The following describes two proteins that form a bound complex.

Residue-level contacts at the interface:
Residue W52 in chain A contacts residue A161 in chain B (closest heavy-atom distance 3.1 Å).
Residue N31 in chain A interacts with residue N164 in chain B (closest heavy-atom distance 3.9 Å).
Residue S105 in chain A contacts residue N160 in chain B (closest heavy-atom distance 3.5 Å).
Residue R98 in chain A is in contact with residue N164 in chain B (closest heavy-atom distance 4.9 Å).
Residue A99 in chain A interacts with residue N164 in chain B (closest heavy-atom distance 3.2 Å).
Residue F59 in chain A is in contact with residue A157 in chain B (closest heavy-atom distance 4.5 Å).
Residue G33 in chain A interacts with residue N164 in chain B (closest heavy-atom distance 2.8 Å).
Residue R57 in chain A interacts with residue N158 in chain B (closest heavy-atom distance 4.5 Å).
Residue Y32 in chain A is in contact with residue N164 in chain B (closest heavy-atom distance 3.2 Å).
Residue Y101 in chain A interacts with residue N164 in chain B (closest heavy-atom distance 4.7 Å).
Residue N31 in chain A contacts residue N166 in chain B (closest heavy-atom distance 4.5 Å).
Residue W52 in chain A contacts residue N162 in chain B (closest heavy-atom distance 3.7 Å).
Residue Y101 in chain A contacts residue N162 in chain B (closest heavy-atom distance 3.3 Å).
Residue R57 in chain A contacts residue A157 in chain B (closest heavy-atom distance 3.0 Å).
Residue A100 in chain A is in contact with residue N164 in chain B (closest heavy-atom distance 4.1 Å).
Residue Y53 in chain A contacts residue N164 in chain B (closest heavy-atom distance 3.5 Å).
Residue G106 in chain A is in contact with residue N160 in chain B (closest heavy-atom distance 3.9 Å).
Residue S30 in chain A interacts with residue A165 in chain B (closest heavy-atom distance 4.2 Å).
Residue G33 in chain A is in contact with residue P163 in chain B (closest heavy-atom distance 3.4 Å).
Residue Y53 in chain A contacts residue P163 in chain B (closest heavy-atom distance 3.1 Å).
Residue Y32 in chain A interacts with residue P163 in chain B (closest heavy-atom distance 4.3 Å).
Residue I50 in chain A is in contact with residue P163 in chain B (closest heavy-atom distance 4.1 Å).
Residue W52 in chain A interacts with residue P163 in chain B (closest heavy-atom distance 3.6 Å).
Residue I51 in chain A interacts with residue P163 in chain B (closest heavy-atom distance 4.4 Å).
Residue Y32 in chain A is in contact with residue A165 in chain B (closest heavy-atom distance 4.6 Å).
Residue Y53 in chain A interacts with residue A165 in chain B (closest heavy-atom distance 3.5 Å).
Residue F59 in chain A contacts residue N158 in chain B (closest heavy-atom distance 3.3 Å).
Residue Y101 in chain A interacts with residue A161 in chain B (closest heavy-atom distance 3.9 Å).
Residue Y101 in chain A is in contact with residue P163 in chain B (closest heavy-atom distance 4.8 Å).
Residue T104 in chain A is in contact with residue N160 in chain B (closest heavy-atom distance 3.2 Å).
Residue A99 in chain A contacts residue P163 in chain B (closest heavy-atom distance 3.5 Å).
Residue Y101 in chain A is in contact with residue N160 in chain B (closest heavy-atom distance 3.1 Å).
Residue N31 in chain A contacts residue A165 in chain B (closest heavy-atom distance 2.9 Å).

Sequence of chain A:
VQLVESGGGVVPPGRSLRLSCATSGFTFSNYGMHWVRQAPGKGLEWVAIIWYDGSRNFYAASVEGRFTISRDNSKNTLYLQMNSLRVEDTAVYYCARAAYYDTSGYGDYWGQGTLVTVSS

Sequence of chain B:
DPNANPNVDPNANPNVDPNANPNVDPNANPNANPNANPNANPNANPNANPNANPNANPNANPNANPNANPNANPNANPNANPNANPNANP